Sequence of chain A:
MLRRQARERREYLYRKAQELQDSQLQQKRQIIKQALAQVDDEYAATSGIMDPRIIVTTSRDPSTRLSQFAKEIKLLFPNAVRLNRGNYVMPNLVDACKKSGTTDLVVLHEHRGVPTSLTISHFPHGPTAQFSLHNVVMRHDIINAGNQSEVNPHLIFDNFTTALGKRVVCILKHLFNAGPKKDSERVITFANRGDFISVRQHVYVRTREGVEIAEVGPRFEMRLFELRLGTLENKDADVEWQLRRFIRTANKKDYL

These two protein chains interact to form a complex.

Interface contacts:
Residue R4 in chain A interacts with residue D156 in chain B (closest heavy-atom distance 4.6 Å).
Residue R3 in chain A contacts residue D156 in chain B (closest heavy-atom distance 4.7 Å).

Sequence of chain B:
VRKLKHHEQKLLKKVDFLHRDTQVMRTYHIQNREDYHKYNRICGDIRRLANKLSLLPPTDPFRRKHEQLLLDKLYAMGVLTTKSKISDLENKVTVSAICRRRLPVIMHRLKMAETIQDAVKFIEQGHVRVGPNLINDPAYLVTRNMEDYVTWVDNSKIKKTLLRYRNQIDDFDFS